Sequence of chain B:
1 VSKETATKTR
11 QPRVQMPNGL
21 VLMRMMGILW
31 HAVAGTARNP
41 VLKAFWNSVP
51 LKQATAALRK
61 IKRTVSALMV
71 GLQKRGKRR

The following describes two proteins that form a bound complex.

Sequence of chain A:
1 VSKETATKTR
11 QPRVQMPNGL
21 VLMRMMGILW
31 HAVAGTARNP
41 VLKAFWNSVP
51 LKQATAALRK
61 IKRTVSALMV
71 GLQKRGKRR

Contacts between the two chains:
Residue A54 in chain B interacts with residue M69 in chain A (closest heavy-atom distance 3.9 Å).
Residue R24 in chain B is in contact with residue W30 in chain A (closest heavy-atom distance 3.9 Å).
Residue V65 in chain B contacts residue L58 in chain A (closest heavy-atom distance 4.6 Å).
Residue R10 in chain B is in contact with residue H31 in chain A (closest heavy-atom distance 4.0 Å).
Residue A34 in chain B is in contact with residue A6 in chain A (closest heavy-atom distance 3.2 Å).
Residue S66 in chain B interacts with residue L58 in chain A (closest heavy-atom distance 3.6 Å).
Residue S2 in chain B contacts residue A34 in chain A (closest heavy-atom distance 4.7 Å).
Residue T5 in chain B is in contact with residue A34 in chain A (closest heavy-atom distance 4.5 Å).
Residue Q73 in chain B is in contact with residue L51 in chain A (closest heavy-atom distance 3.3 Å).
Residue M69 in chain B is in contact with residue L51 in chain A (closest heavy-atom distance 3.8 Å).
Residue T55 in chain B is in contact with residue V70 in chain A (closest heavy-atom distance 3.4 Å).
Residue T55 in chain B contacts residue S66 in chain A (closest heavy-atom distance 4.0 Å).
Residue R24 in chain B is in contact with residue A34 in chain A (closest heavy-atom distance 4.2 Å).
Residue A6 in chain B interacts with residue A34 in chain A (closest heavy-atom distance 3.6 Å).
Residue K62 in chain B contacts residue V65 in chain A (closest heavy-atom distance 3.7 Å).
Residue S66 in chain B interacts with residue K62 in chain A (closest heavy-atom distance 2.8 Å).
Residue K62 in chain B interacts with residue K62 in chain A (closest heavy-atom distance 2.9 Å).
Residue V33 in chain B interacts with residue A6 in chain A (closest heavy-atom distance 3.9 Å).
Residue W30 in chain B contacts residue V65 in chain A (closest heavy-atom distance 4.1 Å).
Residue R59 in chain B is in contact with residue R63 in chain A (closest heavy-atom distance 4.0 Å).
Residue L51 in chain B is in contact with residue M69 in chain A (closest heavy-atom distance 4.3 Å).
Residue T55 in chain B interacts with residue M69 in chain A (closest heavy-atom distance 3.6 Å).
Residue I28 in chain B is in contact with residue H31 in chain A (closest heavy-atom distance 4.5 Å).
Residue Q73 in chain B is in contact with residue T55 in chain A (closest heavy-atom distance 3.0 Å).
Residue W30 in chain B is in contact with residue M23 in chain A (closest heavy-atom distance 4.7 Å).
Residue T55 in chain B contacts residue Q73 in chain A (closest heavy-atom distance 3.7 Å).
Residue T9 in chain B interacts with residue H31 in chain A (closest heavy-atom distance 3.6 Å).
Residue R59 in chain B is in contact with residue S66 in chain A (closest heavy-atom distance 3.5 Å).
Residue A34 in chain B is in contact with residue R24 in chain A (closest heavy-atom distance 3.6 Å).
Residue M69 in chain B is in contact with residue P50 in chain A (closest heavy-atom distance 3.6 Å).
Residue R63 in chain B contacts residue R59 in chain A (closest heavy-atom distance 4.0 Å).
Residue T9 in chain B is in contact with residue G35 in chain A (closest heavy-atom distance 4.6 Å).
Residue A6 in chain B is in contact with residue G35 in chain A (closest heavy-atom distance 3.5 Å).
Residue K52 in chain B is in contact with residue Q73 in chain A (closest heavy-atom distance 3.6 Å).
Residue L51 in chain B is in contact with residue Q73 in chain A (closest heavy-atom distance 3.1 Å).
Residue Q73 in chain B contacts residue K52 in chain A (closest heavy-atom distance 4.1 Å).
Residue M69 in chain B interacts with residue A54 in chain A (closest heavy-atom distance 3.6 Å).
Residue K62 in chain B contacts residue S66 in chain A (closest heavy-atom distance 2.7 Å).
Residue V65 in chain B contacts residue K62 in chain A (closest heavy-atom distance 3.7 Å).
Residue A67 in chain B is in contact with residue R59 in chain A (closest heavy-atom distance 4.6 Å).
Residue M23 in chain B is in contact with residue W30 in chain A (closest heavy-atom distance 3.0 Å).
Residue V65 in chain B interacts with residue M26 in chain A (closest heavy-atom distance 3.6 Å).
Residue R10 in chain B interacts with residue R10 in chain A (closest heavy-atom distance 4.3 Å).
Residue G27 in chain B contacts residue W30 in chain A (closest heavy-atom distance 3.1 Å).
Residue T9 in chain B interacts with residue A34 in chain A (closest heavy-atom distance 2.7 Å).
Residue W30 in chain B interacts with residue R24 in chain A (closest heavy-atom distance 3.6 Å).
Residue R10 in chain B is in contact with residue T36 in chain A (closest heavy-atom distance 4.6 Å).
Residue V65 in chain B is in contact with residue W30 in chain A (closest heavy-atom distance 3.9 Å).
Residue H31 in chain B is in contact with residue R10 in chain A (closest heavy-atom distance 3.6 Å).
Residue S2 in chain B interacts with residue V33 in chain A (closest heavy-atom distance 4.3 Å).
Residue S66 in chain B interacts with residue T55 in chain A (closest heavy-atom distance 4.8 Å).
Residue G35 in chain B interacts with residue A6 in chain A (closest heavy-atom distance 4.0 Å).
Residue M26 in chain B is in contact with residue V65 in chain A (closest heavy-atom distance 4.1 Å).
Residue S66 in chain B interacts with residue R59 in chain A (closest heavy-atom distance 3.9 Å).
Residue V70 in chain B contacts residue T55 in chain A (closest heavy-atom distance 3.5 Å).
Residue M26 in chain B interacts with residue W30 in chain A (closest heavy-atom distance 3.2 Å).
Residue A34 in chain B interacts with residue T9 in chain A (closest heavy-atom distance 3.4 Å).
Residue M69 in chain B contacts residue T55 in chain A (closest heavy-atom distance 3.8 Å).
Residue M69 in chain B is in contact with residue L58 in chain A (closest heavy-atom distance 3.7 Å).
Residue P50 in chain B interacts with residue M69 in chain A (closest heavy-atom distance 4.2 Å).